Residue-level contacts at the interface:
Residue N18 in protein 1 interacts with residue W103 in protein 2 (closest heavy-atom distance 3.4 Å).
Residue R20 in protein 1 contacts residue D104 in protein 2 (closest heavy-atom distance 4.1 Å).
Residue W103 in protein 1 is in contact with residue E19 in protein 2 (closest heavy-atom distance 3.5 Å).
Residue R137 in protein 1 is in contact with residue D139 in protein 2 (closest heavy-atom distance 2.5 Å).
Residue L10 in protein 1 contacts residue W103 in protein 2 (closest heavy-atom distance 3.6 Å).
Residue W103 in protein 1 interacts with residue L9 in protein 2 (closest heavy-atom distance 3.9 Å).
Residue K7 in protein 1 contacts residue S105 in protein 2 (closest heavy-atom distance 4.0 Å).
Residue P145 in protein 1 interacts with residue F22 in protein 2 (closest heavy-atom distance 4.1 Å).
Residue P145 in protein 1 contacts residue K7 in protein 2 (closest heavy-atom distance 4.2 Å).
Residue D104 in protein 1 is in contact with residue R20 in protein 2 (closest heavy-atom distance 4.0 Å).
Residue P17 in protein 1 interacts with residue R127 in protein 2 (closest heavy-atom distance 3.5 Å).
Residue L9 in protein 1 interacts with residue L9 in protein 2 (closest heavy-atom distance 3.9 Å).
Residue D104 in protein 1 interacts with residue K41 in protein 2 (closest heavy-atom distance 3.6 Å).
Residue L140 in protein 1 contacts residue I142 in protein 2 (closest heavy-atom distance 2.7 Å).
Residue L140 in protein 1 interacts with residue V141 in protein 2 (closest heavy-atom distance 3.5 Å).
Residue W103 in protein 1 is in contact with residue N18 in protein 2 (closest heavy-atom distance 3.5 Å).
Residue W103 in protein 1 is in contact with residue L10 in protein 2 (closest heavy-atom distance 3.6 Å).
Residue R127 in protein 1 is in contact with residue P15 in protein 2 (closest heavy-atom distance 3.5 Å).
Residue F22 in protein 1 is in contact with residue N146 in protein 2 (closest heavy-atom distance 3.4 Å).
Residue D104 in protein 1 contacts residue V40 in protein 2 (closest heavy-atom distance 3.6 Å).
Residue M129 in protein 1 contacts residue L10 in protein 2 (closest heavy-atom distance 4.2 Å).
Residue L10 in protein 1 is in contact with residue L10 in protein 2 (closest heavy-atom distance 3.7 Å).
Residue I142 in protein 1 is in contact with residue I142 in protein 2 (closest heavy-atom distance 4.2 Å).
Residue W103 in protein 1 interacts with residue P17 in protein 2 (closest heavy-atom distance 3.5 Å).
Residue S105 in protein 1 contacts residue E19 in protein 2 (closest heavy-atom distance 3.3 Å).
Residue N147 in protein 1 interacts with residue K41 in protein 2 (closest heavy-atom distance 3.3 Å).
Residue P17 in protein 1 is in contact with residue W103 in protein 2 (closest heavy-atom distance 3.3 Å).
Residue E109 in protein 1 interacts with residue P17 in protein 2 (closest heavy-atom distance 3.9 Å).
Residue N147 in protein 1 contacts residue V40 in protein 2 (closest heavy-atom distance 3.6 Å).
Residue K41 in protein 1 contacts residue N147 in protein 2 (closest heavy-atom distance 3.5 Å).
Residue V40 in protein 1 is in contact with residue N146 in protein 2 (closest heavy-atom distance 3.5 Å).
Residue P145 in protein 1 contacts residue L140 in protein 2 (closest heavy-atom distance 3.6 Å).
Residue D139 in protein 1 contacts residue R137 in protein 2 (closest heavy-atom distance 3.0 Å).
Residue E19 in protein 1 contacts residue W103 in protein 2 (closest heavy-atom distance 3.3 Å).
Residue L9 in protein 1 is in contact with residue W103 in protein 2 (closest heavy-atom distance 3.7 Å).
Residue V40 in protein 1 is in contact with residue D104 in protein 2 (closest heavy-atom distance 3.6 Å).
Residue D104 in protein 1 interacts with residue E19 in protein 2 (closest heavy-atom distance 3.8 Å).
Residue P145 in protein 1 interacts with residue V40 in protein 2 (closest heavy-atom distance 3.9 Å).
Residue S105 in protein 1 is in contact with residue T21 in protein 2 (closest heavy-atom distance 4.2 Å).
Residue V40 in protein 1 interacts with residue P145 in protein 2 (closest heavy-atom distance 3.8 Å).
Residue K41 in protein 1 contacts residue D104 in protein 2 (closest heavy-atom distance 3.4 Å).
Residue V141 in protein 1 contacts residue L140 in protein 2 (closest heavy-atom distance 3.1 Å).
Residue P15 in protein 1 contacts residue R127 in protein 2 (closest heavy-atom distance 3.2 Å).
Residue D139 in protein 1 is in contact with residue V141 in protein 2 (closest heavy-atom distance 3.9 Å).
Residue P17 in protein 1 contacts residue E109 in protein 2 (closest heavy-atom distance 4.2 Å).
Residue N146 in protein 1 interacts with residue V40 in protein 2 (closest heavy-atom distance 3.3 Å).
Residue E19 in protein 1 contacts residue D104 in protein 2 (closest heavy-atom distance 4.0 Å).
Residue L9 in protein 1 contacts residue Q131 in protein 2 (closest heavy-atom distance 3.9 Å).
Residue I142 in protein 1 contacts residue L140 in protein 2 (closest heavy-atom distance 2.8 Å).
Residue Q131 in protein 1 interacts with residue L9 in protein 2 (closest heavy-atom distance 4.2 Å).
Residue V40 in protein 1 interacts with residue N147 in protein 2 (closest heavy-atom distance 3.5 Å).
Residue E19 in protein 1 is in contact with residue S105 in protein 2 (closest heavy-atom distance 3.4 Å).
Residue R127 in protein 1 is in contact with residue P17 in protein 2 (closest heavy-atom distance 3.5 Å).
Residue V141 in protein 1 is in contact with residue V141 in protein 2 (closest heavy-atom distance 4.3 Å).
Residue L140 in protein 1 contacts residue P145 in protein 2 (closest heavy-atom distance 3.8 Å).
Residue T21 in protein 1 is in contact with residue S105 in protein 2 (closest heavy-atom distance 4.0 Å).
Residue N146 in protein 1 interacts with residue F22 in protein 2 (closest heavy-atom distance 3.7 Å).
Residue L140 in protein 1 interacts with residue L140 in protein 2 (closest heavy-atom distance 4.0 Å).
Residue S105 in protein 1 contacts residue K7 in protein 2 (closest heavy-atom distance 4.0 Å).
Residue F22 in protein 1 interacts with residue P145 in protein 2 (closest heavy-atom distance 4.0 Å).

Sequence of protein 2:
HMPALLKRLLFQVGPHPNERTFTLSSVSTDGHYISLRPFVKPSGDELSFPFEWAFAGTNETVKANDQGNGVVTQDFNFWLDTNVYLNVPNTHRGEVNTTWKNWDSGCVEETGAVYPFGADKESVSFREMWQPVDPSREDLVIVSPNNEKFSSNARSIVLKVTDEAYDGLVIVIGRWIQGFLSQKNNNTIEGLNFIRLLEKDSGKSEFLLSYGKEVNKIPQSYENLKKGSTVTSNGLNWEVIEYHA

Sequence of protein 1:
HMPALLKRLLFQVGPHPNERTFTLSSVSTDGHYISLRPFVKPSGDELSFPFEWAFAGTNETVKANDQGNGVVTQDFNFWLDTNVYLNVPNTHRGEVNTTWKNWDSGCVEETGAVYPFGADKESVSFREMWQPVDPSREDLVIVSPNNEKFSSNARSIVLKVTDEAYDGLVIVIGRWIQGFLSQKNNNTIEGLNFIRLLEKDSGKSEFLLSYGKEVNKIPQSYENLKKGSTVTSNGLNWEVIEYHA

These two protein chains interact to form a complex.